Sequence of protein 1:
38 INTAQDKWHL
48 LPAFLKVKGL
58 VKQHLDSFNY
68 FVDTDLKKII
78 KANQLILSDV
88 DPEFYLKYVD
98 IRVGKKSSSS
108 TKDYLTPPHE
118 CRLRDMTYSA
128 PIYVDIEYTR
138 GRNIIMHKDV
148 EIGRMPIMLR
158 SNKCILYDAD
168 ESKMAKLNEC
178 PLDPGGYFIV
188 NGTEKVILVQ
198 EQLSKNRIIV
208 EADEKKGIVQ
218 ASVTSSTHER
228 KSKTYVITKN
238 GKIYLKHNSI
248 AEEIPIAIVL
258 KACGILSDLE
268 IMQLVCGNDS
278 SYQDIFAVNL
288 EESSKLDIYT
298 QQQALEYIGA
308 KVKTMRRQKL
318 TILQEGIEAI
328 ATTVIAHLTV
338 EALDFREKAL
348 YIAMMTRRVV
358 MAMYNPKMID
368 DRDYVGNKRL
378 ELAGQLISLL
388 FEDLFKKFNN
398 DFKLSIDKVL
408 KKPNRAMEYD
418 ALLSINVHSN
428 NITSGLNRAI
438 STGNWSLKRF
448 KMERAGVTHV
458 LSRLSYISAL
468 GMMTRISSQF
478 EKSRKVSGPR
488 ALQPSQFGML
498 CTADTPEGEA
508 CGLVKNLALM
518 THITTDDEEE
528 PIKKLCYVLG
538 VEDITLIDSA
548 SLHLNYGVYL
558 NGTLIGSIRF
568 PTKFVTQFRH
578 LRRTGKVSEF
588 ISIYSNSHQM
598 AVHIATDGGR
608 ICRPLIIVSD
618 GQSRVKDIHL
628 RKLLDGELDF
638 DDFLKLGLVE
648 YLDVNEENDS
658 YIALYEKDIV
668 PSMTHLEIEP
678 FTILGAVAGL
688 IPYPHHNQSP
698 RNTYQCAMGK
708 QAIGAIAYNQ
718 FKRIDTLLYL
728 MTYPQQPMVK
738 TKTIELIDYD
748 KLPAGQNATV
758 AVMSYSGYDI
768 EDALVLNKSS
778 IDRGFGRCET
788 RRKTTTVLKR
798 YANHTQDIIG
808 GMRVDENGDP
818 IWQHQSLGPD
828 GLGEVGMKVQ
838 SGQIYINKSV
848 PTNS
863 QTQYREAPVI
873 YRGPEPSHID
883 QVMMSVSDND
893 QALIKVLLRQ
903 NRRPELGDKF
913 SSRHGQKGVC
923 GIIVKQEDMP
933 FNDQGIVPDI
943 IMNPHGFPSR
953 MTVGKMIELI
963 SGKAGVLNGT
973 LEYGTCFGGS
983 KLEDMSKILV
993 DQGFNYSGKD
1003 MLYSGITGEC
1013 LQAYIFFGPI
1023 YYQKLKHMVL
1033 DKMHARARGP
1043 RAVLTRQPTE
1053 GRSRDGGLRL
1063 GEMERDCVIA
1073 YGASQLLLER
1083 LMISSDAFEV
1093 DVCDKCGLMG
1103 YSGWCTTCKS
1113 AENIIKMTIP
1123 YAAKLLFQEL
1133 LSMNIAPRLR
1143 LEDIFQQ

Sequence of protein 2:
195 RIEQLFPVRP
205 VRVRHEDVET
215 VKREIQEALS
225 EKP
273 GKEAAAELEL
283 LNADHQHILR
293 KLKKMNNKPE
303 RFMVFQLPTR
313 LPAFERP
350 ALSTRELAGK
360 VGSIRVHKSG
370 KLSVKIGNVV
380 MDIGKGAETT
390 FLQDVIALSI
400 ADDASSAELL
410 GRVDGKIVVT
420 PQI

Residue-level contacts at the interface:
Residue K570 in protein 1 is in contact with residue E279 in protein 2 (closest heavy-atom distance 3.3 Å).
Residue Y279 in protein 1 is in contact with residue H209 in protein 2 (closest heavy-atom distance 3.3 Å).
Residue L551 in protein 1 is in contact with residue I219 in protein 2 (closest heavy-atom distance 3.8 Å).
Residue L536 in protein 1 interacts with residue T419 in protein 2 (closest heavy-atom distance 2.8 Å).
Residue S277 in protein 1 contacts residue V207 in protein 2 (closest heavy-atom distance 2.7 Å).
Residue H550 in protein 1 interacts with residue K216 in protein 2 (closest heavy-atom distance 3.4 Å).
Residue E539 in protein 1 interacts with residue G385 in protein 2 (closest heavy-atom distance 3.3 Å).
Residue F567 in protein 1 interacts with residue L283 in protein 2 (closest heavy-atom distance 3.8 Å).
Residue F567 in protein 1 interacts with residue E279 in protein 2 (closest heavy-atom distance 3.8 Å).
Residue T569 in protein 1 contacts residue E275 in protein 2 (closest heavy-atom distance 3.7 Å).
Residue R566 in protein 1 contacts residue E387 in protein 2 (closest heavy-atom distance 3.5 Å).
Residue Q280 in protein 1 interacts with residue V205 in protein 2 (closest heavy-atom distance 3.2 Å).
Residue R566 in protein 1 is in contact with residue G385 in protein 2 (closest heavy-atom distance 2.3 Å).
Residue S278 in protein 1 is in contact with residue H209 in protein 2 (closest heavy-atom distance 3.6 Å).
Residue P568 in protein 1 interacts with residue E279 in protein 2 (closest heavy-atom distance 3.2 Å).
Residue A547 in protein 1 interacts with residue T389 in protein 2 (closest heavy-atom distance 3.6 Å).
Residue R566 in protein 1 is in contact with residue L282 in protein 2 (closest heavy-atom distance 3.3 Å).
Residue M597 in protein 1 contacts residue K216 in protein 2 (closest heavy-atom distance 3.7 Å).
Residue Q574 in protein 1 is in contact with residue I422 in protein 2 (closest heavy-atom distance 3.6 Å).
Residue S277 in protein 1 interacts with residue R208 in protein 2 (closest heavy-atom distance 3.8 Å).
Residue V535 in protein 1 contacts residue P420 in protein 2 (closest heavy-atom distance 3.7 Å).
Residue D545 in protein 1 is in contact with residue F390 in protein 2 (closest heavy-atom distance 3.3 Å).
Residue L578 in protein 1 is in contact with residue I422 in protein 2 (closest heavy-atom distance 3.7 Å).
Residue L536 in protein 1 interacts with residue I422 in protein 2 (closest heavy-atom distance 4.1 Å).
Residue L551 in protein 1 interacts with residue K216 in protein 2 (closest heavy-atom distance 4.0 Å).
Residue E539 in protein 1 contacts residue V417 in protein 2 (closest heavy-atom distance 3.3 Å).
Residue R566 in protein 1 is in contact with residue K384 in protein 2 (closest heavy-atom distance 3.4 Å).
Residue D276 in protein 1 is in contact with residue V207 in protein 2 (closest heavy-atom distance 3.5 Å).
Residue Q574 in protein 1 interacts with residue P420 in protein 2 (closest heavy-atom distance 3.6 Å).
Residue L266 in protein 1 is in contact with residue P204 in protein 2 (closest heavy-atom distance 4.1 Å).
Residue V535 in protein 1 contacts residue V418 in protein 2 (closest heavy-atom distance 4.1 Å).
Residue E539 in protein 1 interacts with residue A386 in protein 2 (closest heavy-atom distance 3.6 Å).
Residue F567 in protein 1 is in contact with residue D286 in protein 2 (closest heavy-atom distance 3.6 Å).
Residue N275 in protein 1 is in contact with residue V207 in protein 2 (closest heavy-atom distance 2.7 Å).
Residue N275 in protein 1 is in contact with residue V205 in protein 2 (closest heavy-atom distance 3.9 Å).
Residue S548 in protein 1 interacts with residue E387 in protein 2 (closest heavy-atom distance 2.6 Å).
Residue D276 in protein 1 is in contact with residue H209 in protein 2 (closest heavy-atom distance 2.4 Å).
Residue N275 in protein 1 contacts residue R206 in protein 2 (closest heavy-atom distance 3.6 Å).
Residue T569 in protein 1 is in contact with residue E279 in protein 2 (closest heavy-atom distance 2.9 Å).
Residue F567 in protein 1 is in contact with residue L282 in protein 2 (closest heavy-atom distance 3.8 Å).
Residue Y361 in protein 1 interacts with residue H209 in protein 2 (closest heavy-atom distance 3.4 Å).
Residue R566 in protein 1 interacts with residue D286 in protein 2 (closest heavy-atom distance 3.1 Å).
Residue V535 in protein 1 is in contact with residue T419 in protein 2 (closest heavy-atom distance 4.1 Å).
Residue R566 in protein 1 contacts residue Q220 in protein 2 (closest heavy-atom distance 3.5 Å).
Residue Q280 in protein 1 interacts with residue R206 in protein 2 (closest heavy-atom distance 3.3 Å).
Residue Q574 in protein 1 contacts residue T419 in protein 2 (closest heavy-atom distance 3.9 Å).
Residue D545 in protein 1 is in contact with residue T388 in protein 2 (closest heavy-atom distance 3.7 Å).
Residue N552 in protein 1 interacts with residue A386 in protein 2 (closest heavy-atom distance 4.1 Å).
Residue Y534 in protein 1 contacts residue Q308 in protein 2 (closest heavy-atom distance 3.5 Å).
Residue K570 in protein 1 is in contact with residue L283 in protein 2 (closest heavy-atom distance 3.5 Å).
Residue N275 in protein 1 is in contact with residue I219 in protein 2 (closest heavy-atom distance 3.4 Å).
Residue G274 in protein 1 is in contact with residue V205 in protein 2 (closest heavy-atom distance 4.1 Å).
Residue D281 in protein 1 interacts with residue R206 in protein 2 (closest heavy-atom distance 2.8 Å).
Residue D545 in protein 1 contacts residue T389 in protein 2 (closest heavy-atom distance 2.6 Å).
Residue D276 in protein 1 is in contact with residue R208 in protein 2 (closest heavy-atom distance 4.1 Å).
Residue L543 in protein 1 interacts with residue K415 in protein 2 (closest heavy-atom distance 3.4 Å).
Residue V535 in protein 1 is in contact with residue P310 in protein 2 (closest heavy-atom distance 3.7 Å).
Residue L551 in protein 1 is in contact with residue L223 in protein 2 (closest heavy-atom distance 3.7 Å).
Residue M269 in protein 1 contacts residue P204 in protein 2 (closest heavy-atom distance 3.6 Å).
Residue G537 in protein 1 interacts with residue V417 in protein 2 (closest heavy-atom distance 3.8 Å).

The following describes two proteins that form a bound complex.